Sequence of the first protein:
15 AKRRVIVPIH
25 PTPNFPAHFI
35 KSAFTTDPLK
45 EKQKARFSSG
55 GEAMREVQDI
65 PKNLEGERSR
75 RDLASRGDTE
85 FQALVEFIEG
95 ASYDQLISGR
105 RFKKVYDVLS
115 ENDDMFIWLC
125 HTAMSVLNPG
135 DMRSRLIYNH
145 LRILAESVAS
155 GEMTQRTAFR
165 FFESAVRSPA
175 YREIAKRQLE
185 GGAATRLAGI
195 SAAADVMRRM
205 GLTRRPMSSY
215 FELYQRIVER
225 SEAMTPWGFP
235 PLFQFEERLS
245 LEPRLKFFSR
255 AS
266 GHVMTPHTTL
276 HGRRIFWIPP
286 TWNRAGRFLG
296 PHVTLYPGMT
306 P

Sequence of the second protein:
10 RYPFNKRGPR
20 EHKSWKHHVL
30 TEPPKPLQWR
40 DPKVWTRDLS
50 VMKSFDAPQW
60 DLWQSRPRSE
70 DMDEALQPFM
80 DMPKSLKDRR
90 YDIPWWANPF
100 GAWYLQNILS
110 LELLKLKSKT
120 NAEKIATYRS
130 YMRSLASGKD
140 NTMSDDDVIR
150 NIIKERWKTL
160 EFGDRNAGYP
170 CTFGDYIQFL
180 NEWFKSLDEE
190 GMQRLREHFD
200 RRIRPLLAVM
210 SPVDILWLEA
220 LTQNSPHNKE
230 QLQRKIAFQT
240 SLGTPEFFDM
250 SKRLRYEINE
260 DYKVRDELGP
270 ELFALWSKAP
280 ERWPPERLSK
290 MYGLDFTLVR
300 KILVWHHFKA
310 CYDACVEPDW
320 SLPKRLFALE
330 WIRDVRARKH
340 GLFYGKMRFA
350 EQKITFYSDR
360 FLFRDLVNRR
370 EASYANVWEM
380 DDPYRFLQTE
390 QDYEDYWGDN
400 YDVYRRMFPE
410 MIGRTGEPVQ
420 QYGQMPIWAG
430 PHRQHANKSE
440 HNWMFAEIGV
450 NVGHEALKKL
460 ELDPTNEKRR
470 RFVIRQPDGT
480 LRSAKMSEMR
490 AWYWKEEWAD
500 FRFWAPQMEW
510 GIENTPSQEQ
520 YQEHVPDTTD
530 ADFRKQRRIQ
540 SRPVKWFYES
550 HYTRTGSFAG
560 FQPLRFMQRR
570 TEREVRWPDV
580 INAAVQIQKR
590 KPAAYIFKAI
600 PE

Contacts between the two chains:
Residue S240 in the second protein is in contact with residue R72 in the first protein (closest heavy-atom distance 4.5 Å).
Residue G242 in the second protein interacts with residue E71 in the first protein (closest heavy-atom distance 4.2 Å).
Residue G242 in the second protein interacts with residue G70 in the first protein (closest heavy-atom distance 4.9 Å).
Residue T243 in the second protein interacts with residue E71 in the first protein (closest heavy-atom distance 2.6 Å).
Residue L241 in the second protein is in contact with residue G70 in the first protein (closest heavy-atom distance 4.5 Å).
Residue P244 in the second protein is in contact with residue E71 in the first protein (closest heavy-atom distance 2.8 Å).

This data describes a binding interaction between two proteins.